Sequence of protein 2:
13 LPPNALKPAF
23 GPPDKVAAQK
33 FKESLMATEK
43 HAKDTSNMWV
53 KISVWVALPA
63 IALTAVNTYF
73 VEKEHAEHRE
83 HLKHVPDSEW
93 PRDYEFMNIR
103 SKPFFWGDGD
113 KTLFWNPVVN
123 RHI

This data describes a binding interaction between two proteins.

Interface contacts:
Residue T2 in protein 1 is in contact with residue P14 in protein 2 (closest heavy-atom distance 3.7 Å).
Residue G199 in protein 1 interacts with residue F98 in protein 2 (closest heavy-atom distance 3.2 Å).
Residue V200 in protein 1 contacts residue F98 in protein 2 (closest heavy-atom distance 3.1 Å).
Residue S147 in protein 1 contacts residue I63 in protein 2 (closest heavy-atom distance 3.2 Å).
Residue Y154 in protein 1 is in contact with residue W51 in protein 2 (closest heavy-atom distance 3.5 Å).
Residue T195 in protein 1 is in contact with residue F116 in protein 2 (closest heavy-atom distance 2.9 Å).
Residue F194 in protein 1 interacts with residue V120 in protein 2 (closest heavy-atom distance 3.7 Å).
Residue Y154 in protein 1 is in contact with residue S55 in protein 2 (closest heavy-atom distance 3.8 Å).
Residue H157 in protein 1 interacts with residue S48 in protein 2 (closest heavy-atom distance 3.7 Å).
Residue D198 in protein 1 is in contact with residue I101 in protein 2 (closest heavy-atom distance 3.2 Å).
Residue G128 in protein 1 interacts with residue D95 in protein 2 (closest heavy-atom distance 3.5 Å).
Residue N191 in protein 1 interacts with residue N118 in protein 2 (closest heavy-atom distance 3.1 Å).
Residue V132 in protein 1 contacts residue R81 in protein 2 (closest heavy-atom distance 3.7 Å).
Residue H3 in protein 1 contacts residue K19 in protein 2 (closest heavy-atom distance 2.5 Å).
Residue T119 in protein 1 contacts residue E97 in protein 2 (closest heavy-atom distance 2.8 Å).
Residue Q133 in protein 1 contacts residue R81 in protein 2 (closest heavy-atom distance 3.4 Å).
Residue L140 in protein 1 interacts with residue E74 in protein 2 (closest heavy-atom distance 3.4 Å).
Residue T2 in protein 1 contacts residue P20 in protein 2 (closest heavy-atom distance 3.3 Å).
Residue H3 in protein 1 contacts residue A21 in protein 2 (closest heavy-atom distance 3.5 Å).
Residue Y189 in protein 1 contacts residue F116 in protein 2 (closest heavy-atom distance 3.4 Å).
Residue T195 in protein 1 contacts residue T114 in protein 2 (closest heavy-atom distance 2.5 Å).
Residue Y154 in protein 1 contacts residue V52 in protein 2 (closest heavy-atom distance 3.5 Å).
Residue G199 in protein 1 interacts with residue M99 in protein 2 (closest heavy-atom distance 3.8 Å).
Residue T195 in protein 1 is in contact with residue V121 in protein 2 (closest heavy-atom distance 3.3 Å).
Residue I143 in protein 1 contacts residue A67 in protein 2 (closest heavy-atom distance 3.7 Å).
Residue S197 in protein 1 interacts with residue V121 in protein 2 (closest heavy-atom distance 3.2 Å).
Residue D198 in protein 1 is in contact with residue N122 in protein 2 (closest heavy-atom distance 3.1 Å).
Residue L120 in protein 1 interacts with residue E97 in protein 2 (closest heavy-atom distance 2.5 Å).
Residue T190 in protein 1 is in contact with residue W117 in protein 2 (closest heavy-atom distance 3.6 Å).
Residue T190 in protein 1 contacts residue F116 in protein 2 (closest heavy-atom distance 3.6 Å).
Residue I143 in protein 1 interacts with residue I63 in protein 2 (closest heavy-atom distance 3.7 Å).
Residue F194 in protein 1 interacts with residue V121 in protein 2 (closest heavy-atom distance 3.5 Å).
Residue G128 in protein 1 is in contact with residue P93 in protein 2 (closest heavy-atom distance 3.2 Å).
Residue L137 in protein 1 contacts residue E74 in protein 2 (closest heavy-atom distance 3.6 Å).
Residue H3 in protein 1 interacts with residue N16 in protein 2 (closest heavy-atom distance 3.2 Å).
Residue T195 in protein 1 contacts residue N118 in protein 2 (closest heavy-atom distance 3.3 Å).
Residue L140 in protein 1 contacts residue Y71 in protein 2 (closest heavy-atom distance 3.4 Å).
Residue A161 in protein 1 is in contact with residue E41 in protein 2 (closest heavy-atom distance 3.7 Å).
Residue V127 in protein 1 contacts residue R94 in protein 2 (closest heavy-atom distance 3.6 Å).
Residue D198 in protein 1 interacts with residue M99 in protein 2 (closest heavy-atom distance 3.6 Å).
Residue R6 in protein 1 is in contact with residue A21 in protein 2 (closest heavy-atom distance 3.7 Å).
Residue I129 in protein 1 interacts with residue Y96 in protein 2 (closest heavy-atom distance 3.5 Å).
Residue S197 in protein 1 is in contact with residue N122 in protein 2 (closest heavy-atom distance 3.6 Å).
Residue I143 in protein 1 interacts with residue T66 in protein 2 (closest heavy-atom distance 3.6 Å).
Residue C123 in protein 1 contacts residue Y96 in protein 2 (closest heavy-atom distance 3.3 Å).
Residue G128 in protein 1 is in contact with residue R94 in protein 2 (closest heavy-atom distance 3.4 Å).
Residue L137 in protein 1 interacts with residue R81 in protein 2 (closest heavy-atom distance 3.8 Å).
Residue T190 in protein 1 contacts residue N118 in protein 2 (closest heavy-atom distance 2.4 Å).
Residue Y154 in protein 1 contacts residue S48 in protein 2 (closest heavy-atom distance 3.6 Å).
Residue M1 in protein 1 contacts residue P15 in protein 2 (closest heavy-atom distance 3.2 Å).
Residue I196 in protein 1 contacts residue T114 in protein 2 (closest heavy-atom distance 3.8 Å).
Residue G121 in protein 1 is in contact with residue Y96 in protein 2 (closest heavy-atom distance 3.7 Å).
Residue H42 in protein 1 interacts with residue F107 in protein 2 (closest heavy-atom distance 3.8 Å).
Residue E136 in protein 1 interacts with residue E74 in protein 2 (closest heavy-atom distance 3.1 Å).
Residue Y206 in protein 1 contacts residue F116 in protein 2 (closest heavy-atom distance 3.6 Å).
Residue A161 in protein 1 contacts residue K45 in protein 2 (closest heavy-atom distance 3.8 Å).
Residue V127 in protein 1 is in contact with residue Y96 in protein 2 (closest heavy-atom distance 3.6 Å).
Residue A193 in protein 1 interacts with residue V120 in protein 2 (closest heavy-atom distance 3.8 Å).
Residue T2 in protein 1 contacts residue N16 in protein 2 (closest heavy-atom distance 2.5 Å).
Residue M1 in protein 1 interacts with residue N16 in protein 2 (closest heavy-atom distance 3.3 Å).

Sequence of protein 1:
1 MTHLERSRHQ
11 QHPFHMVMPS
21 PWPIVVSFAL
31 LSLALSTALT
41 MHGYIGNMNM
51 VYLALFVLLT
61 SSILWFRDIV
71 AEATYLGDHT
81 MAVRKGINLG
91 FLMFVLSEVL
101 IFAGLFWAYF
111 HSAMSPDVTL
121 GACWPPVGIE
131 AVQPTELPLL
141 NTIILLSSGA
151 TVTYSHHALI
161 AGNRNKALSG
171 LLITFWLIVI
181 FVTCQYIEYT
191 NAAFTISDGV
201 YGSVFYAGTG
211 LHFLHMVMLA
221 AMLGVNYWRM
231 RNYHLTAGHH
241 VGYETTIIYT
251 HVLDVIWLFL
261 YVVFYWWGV